Sequence of chain B:
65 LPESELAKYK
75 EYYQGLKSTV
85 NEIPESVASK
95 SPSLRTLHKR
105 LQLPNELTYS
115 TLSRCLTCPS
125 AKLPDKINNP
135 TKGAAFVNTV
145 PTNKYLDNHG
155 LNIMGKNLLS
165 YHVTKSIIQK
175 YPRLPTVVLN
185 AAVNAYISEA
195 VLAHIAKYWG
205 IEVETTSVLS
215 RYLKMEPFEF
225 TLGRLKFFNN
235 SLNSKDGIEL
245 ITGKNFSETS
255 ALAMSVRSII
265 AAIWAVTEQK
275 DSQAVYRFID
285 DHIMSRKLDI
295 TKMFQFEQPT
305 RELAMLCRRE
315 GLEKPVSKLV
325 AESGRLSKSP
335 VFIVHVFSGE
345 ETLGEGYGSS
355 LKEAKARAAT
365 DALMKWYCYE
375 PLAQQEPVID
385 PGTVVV

Sequence of chain A:
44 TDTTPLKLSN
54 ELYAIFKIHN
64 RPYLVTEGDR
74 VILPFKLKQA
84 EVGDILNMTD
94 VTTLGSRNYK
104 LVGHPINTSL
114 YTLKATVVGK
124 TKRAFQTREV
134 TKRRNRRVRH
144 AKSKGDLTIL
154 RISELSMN

Residue-level contacts at the interface:
Residue L376 in chain B is in contact with residue L51 in chain A (closest heavy-atom distance 3.5 Å).
Residue L376 in chain B contacts residue K50 in chain A (closest heavy-atom distance 4.2 Å).
Residue E374 in chain B is in contact with residue N53 in chain A (closest heavy-atom distance 4.4 Å).
Residue Q378 in chain B interacts with residue L51 in chain A (closest heavy-atom distance 4.5 Å).

These two protein chains interact to form a complex.